Residue-level contacts at the interface:
Residue L67 in the second protein contacts residue K34 in the first protein (closest heavy-atom distance 3.8 Å).
Residue D65 in the second protein is in contact with residue D65 in the first protein (closest heavy-atom distance 4.0 Å).
Residue I145 in the second protein interacts with residue V33 in the first protein (closest heavy-atom distance 3.9 Å).
Residue A172 in the second protein is in contact with residue N169 in the first protein (closest heavy-atom distance 3.7 Å).
Residue V26 in the second protein interacts with residue Y202 in the first protein (closest heavy-atom distance 3.6 Å).
Residue L174 in the second protein is in contact with residue V26 in the first protein (closest heavy-atom distance 3.5 Å).
Residue Y173 in the second protein interacts with residue V33 in the first protein (closest heavy-atom distance 4.4 Å).
Residue I145 in the second protein interacts with residue S30 in the first protein (closest heavy-atom distance 3.5 Å).
Residue S30 in the second protein contacts residue I145 in the first protein (closest heavy-atom distance 3.7 Å).
Residue P198 in the second protein interacts with residue A172 in the first protein (closest heavy-atom distance 3.7 Å).
Residue Y173 in the second protein is in contact with residue S30 in the first protein (closest heavy-atom distance 2.9 Å).
Residue A172 in the second protein is in contact with residue V26 in the first protein (closest heavy-atom distance 3.5 Å).
Residue Q38 in the second protein interacts with residue Q141 in the first protein (closest heavy-atom distance 3.6 Å).
Residue Y37 in the second protein interacts with residue D65 in the first protein (closest heavy-atom distance 2.7 Å).
Residue K34 in the second protein contacts residue I145 in the first protein (closest heavy-atom distance 4.3 Å).
Residue T64 in the second protein is in contact with residue Y173 in the first protein (closest heavy-atom distance 3.6 Å).
Residue A172 in the second protein contacts residue Y29 in the first protein (closest heavy-atom distance 3.6 Å).
Residue R199 in the second protein is in contact with residue R199 in the first protein (closest heavy-atom distance 3.4 Å).
Residue V33 in the second protein interacts with residue I145 in the first protein (closest heavy-atom distance 3.7 Å).
Residue G68 in the second protein is in contact with residue Y37 in the first protein (closest heavy-atom distance 4.3 Å).
Residue V33 in the second protein is in contact with residue L67 in the first protein (closest heavy-atom distance 4.4 Å).
Residue K34 in the second protein interacts with residue L67 in the first protein (closest heavy-atom distance 4.0 Å).
Residue V168 in the second protein is in contact with residue Y173 in the first protein (closest heavy-atom distance 3.5 Å).
Residue N169 in the second protein interacts with residue Y173 in the first protein (closest heavy-atom distance 3.4 Å).
Residue Y29 in the second protein is in contact with residue A172 in the first protein (closest heavy-atom distance 3.8 Å).
Residue Q38 in the second protein interacts with residue S142 in the first protein (closest heavy-atom distance 4.0 Å).
Residue Y173 in the second protein is in contact with residue Y29 in the first protein (closest heavy-atom distance 3.7 Å).
Residue A172 in the second protein is in contact with residue P198 in the first protein (closest heavy-atom distance 3.7 Å).
Residue T64 in the second protein contacts residue T64 in the first protein (closest heavy-atom distance 3.5 Å).
Residue Y37 in the second protein contacts residue G68 in the first protein (closest heavy-atom distance 4.5 Å).
Residue L67 in the second protein contacts residue V33 in the first protein (closest heavy-atom distance 4.5 Å).
Residue D65 in the second protein is in contact with residue Y37 in the first protein (closest heavy-atom distance 2.7 Å).
Residue V26 in the second protein is in contact with residue Y173 in the first protein (closest heavy-atom distance 3.8 Å).
Residue V26 in the second protein is in contact with residue L174 in the first protein (closest heavy-atom distance 3.5 Å).
Residue Y173 in the second protein is in contact with residue V168 in the first protein (closest heavy-atom distance 3.8 Å).
Residue L67 in the second protein contacts residue Y37 in the first protein (closest heavy-atom distance 3.7 Å).
Residue D143 in the second protein interacts with residue Q38 in the first protein (closest heavy-atom distance 3.1 Å).
Residue Y202 in the second protein is in contact with residue V26 in the first protein (closest heavy-atom distance 3.7 Å).
Residue S30 in the second protein contacts residue Y173 in the first protein (closest heavy-atom distance 2.9 Å).
Residue V33 in the second protein contacts residue Y173 in the first protein (closest heavy-atom distance 4.0 Å).
Residue T144 in the second protein is in contact with residue K34 in the first protein (closest heavy-atom distance 4.0 Å).
Residue Q38 in the second protein is in contact with residue D143 in the first protein (closest heavy-atom distance 4.2 Å).
Residue K34 in the second protein interacts with residue T144 in the first protein (closest heavy-atom distance 3.9 Å).
Residue N169 in the second protein contacts residue A172 in the first protein (closest heavy-atom distance 3.7 Å).
Residue V26 in the second protein is in contact with residue A172 in the first protein (closest heavy-atom distance 3.5 Å).
Residue Y173 in the second protein interacts with residue T64 in the first protein (closest heavy-atom distance 3.6 Å).
Residue T175 in the second protein is in contact with residue S27 in the first protein (closest heavy-atom distance 3.7 Å).
Residue P198 in the second protein interacts with residue R199 in the first protein (closest heavy-atom distance 3.4 Å).
Residue Y37 in the second protein contacts residue L67 in the first protein (closest heavy-atom distance 3.6 Å).
Residue N169 in the second protein is in contact with residue N169 in the first protein (closest heavy-atom distance 2.9 Å).
Residue I145 in the second protein is in contact with residue K34 in the first protein (closest heavy-atom distance 4.5 Å).
Residue K34 in the second protein interacts with residue D143 in the first protein (closest heavy-atom distance 3.5 Å).
Residue T175 in the second protein is in contact with residue V26 in the first protein (closest heavy-atom distance 4.1 Å).
Residue T64 in the second protein interacts with residue D65 in the first protein (closest heavy-atom distance 4.0 Å).
Residue D143 in the second protein contacts residue K34 in the first protein (closest heavy-atom distance 3.0 Å).
Residue V26 in the second protein contacts residue T175 in the first protein (closest heavy-atom distance 4.2 Å).
Residue Y29 in the second protein is in contact with residue Y173 in the first protein (closest heavy-atom distance 3.6 Å).
Residue Y173 in the second protein is in contact with residue N169 in the first protein (closest heavy-atom distance 3.3 Å).
Residue Y173 in the second protein interacts with residue V26 in the first protein (closest heavy-atom distance 4.0 Å).
Residue D65 in the second protein contacts residue T64 in the first protein (closest heavy-atom distance 4.0 Å).

Sequence of the second protein:
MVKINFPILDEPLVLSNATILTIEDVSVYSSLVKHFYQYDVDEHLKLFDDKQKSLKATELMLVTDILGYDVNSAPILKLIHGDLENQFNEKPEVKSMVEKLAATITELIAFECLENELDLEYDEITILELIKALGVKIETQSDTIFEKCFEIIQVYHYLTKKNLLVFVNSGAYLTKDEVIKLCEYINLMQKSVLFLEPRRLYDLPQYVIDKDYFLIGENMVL

Sequence of the first protein:
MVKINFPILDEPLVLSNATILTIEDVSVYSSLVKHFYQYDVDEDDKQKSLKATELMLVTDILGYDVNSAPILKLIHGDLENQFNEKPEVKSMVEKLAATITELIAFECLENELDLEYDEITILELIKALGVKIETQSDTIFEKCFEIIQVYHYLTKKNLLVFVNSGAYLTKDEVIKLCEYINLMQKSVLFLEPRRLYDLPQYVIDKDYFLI

The following describes two proteins that form a bound complex.